Sequence of the second protein:
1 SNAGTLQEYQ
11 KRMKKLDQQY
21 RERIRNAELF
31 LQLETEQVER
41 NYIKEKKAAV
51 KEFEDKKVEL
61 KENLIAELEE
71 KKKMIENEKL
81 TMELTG

This data describes a binding interaction between two proteins.

Sequence of the first protein:
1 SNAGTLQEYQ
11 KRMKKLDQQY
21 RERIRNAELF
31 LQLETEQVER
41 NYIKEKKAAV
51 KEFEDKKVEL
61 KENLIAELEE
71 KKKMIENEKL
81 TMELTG

Residue-level contacts at the interface:
Residue E28 in the first protein interacts with residue Y42 in the second protein (closest heavy-atom distance 3.6 Å).
Residue L16 in the first protein is in contact with residue K57 in the second protein (closest heavy-atom distance 3.9 Å).
Residue R23 in the first protein interacts with residue A49 in the second protein (closest heavy-atom distance 3.6 Å).
Residue Y42 in the first protein interacts with residue A27 in the second protein (closest heavy-atom distance 3.7 Å).
Residue Y20 in the first protein interacts with residue A49 in the second protein (closest heavy-atom distance 3.6 Å).
Residue A27 in the first protein is in contact with residue Y42 in the second protein (closest heavy-atom distance 3.7 Å).
Residue T5 in the first protein interacts with residue L64 in the second protein (closest heavy-atom distance 3.6 Å).
Residue K71 in the first protein is in contact with residue S1 in the second protein (closest heavy-atom distance 3.4 Å).
Residue L60 in the first protein interacts with residue Y9 in the second protein (closest heavy-atom distance 3.7 Å).
Residue F53 in the first protein interacts with residue L16 in the second protein (closest heavy-atom distance 3.7 Å).
Residue R23 in the first protein is in contact with residue E52 in the second protein (closest heavy-atom distance 2.9 Å).
Residue L16 in the first protein interacts with residue K56 in the second protein (closest heavy-atom distance 3.6 Å).
Residue L60 in the first protein interacts with residue M13 in the second protein (closest heavy-atom distance 3.5 Å).
Residue L31 in the first protein interacts with residue Y42 in the second protein (closest heavy-atom distance 3.6 Å).
Residue A49 in the first protein interacts with residue I24 in the second protein (closest heavy-atom distance 3.5 Å).
Residue Y42 in the first protein is in contact with residue L31 in the second protein (closest heavy-atom distance 3.6 Å).
Residue K46 in the first protein is in contact with residue I24 in the second protein (closest heavy-atom distance 3.9 Å).
Residue I24 in the first protein interacts with residue K46 in the second protein (closest heavy-atom distance 3.9 Å).
Residue Y9 in the first protein is in contact with residue K61 in the second protein (closest heavy-atom distance 3.5 Å).
Residue L31 in the first protein contacts residue V38 in the second protein (closest heavy-atom distance 3.3 Å).
Residue R23 in the first protein interacts with residue A48 in the second protein (closest heavy-atom distance 3.5 Å).
Residue V38 in the first protein is in contact with residue T35 in the second protein (closest heavy-atom distance 3.7 Å).
Residue A48 in the first protein contacts residue R23 in the second protein (closest heavy-atom distance 3.5 Å).
Residue Y9 in the first protein contacts residue L64 in the second protein (closest heavy-atom distance 3.8 Å).
Residue Y42 in the first protein contacts residue E28 in the second protein (closest heavy-atom distance 3.6 Å).
Residue L60 in the first protein contacts residue L16 in the second protein (closest heavy-atom distance 3.8 Å).
Residue T35 in the first protein interacts with residue V38 in the second protein (closest heavy-atom distance 3.7 Å).
Residue L16 in the first protein is in contact with residue F53 in the second protein (closest heavy-atom distance 3.7 Å).
Residue K71 in the first protein is in contact with residue N2 in the second protein (closest heavy-atom distance 3.0 Å).
Residue V38 in the first protein contacts residue E34 in the second protein (closest heavy-atom distance 3.9 Å).
Residue S1 in the first protein interacts with residue K71 in the second protein (closest heavy-atom distance 3.4 Å).
Residue E52 in the first protein is in contact with residue R23 in the second protein (closest heavy-atom distance 2.9 Å).
Residue L64 in the first protein is in contact with residue T5 in the second protein (closest heavy-atom distance 3.6 Å).
Residue L16 in the first protein is in contact with residue L60 in the second protein (closest heavy-atom distance 3.8 Å).
Residue E45 in the first protein is in contact with residue R23 in the second protein (closest heavy-atom distance 2.8 Å).
Residue K56 in the first protein is in contact with residue L16 in the second protein (closest heavy-atom distance 3.6 Å).
Residue E45 in the first protein contacts residue A27 in the second protein (closest heavy-atom distance 3.8 Å).
Residue Y20 in the first protein is in contact with residue V50 in the second protein (closest heavy-atom distance 3.4 Å).
Residue I24 in the first protein is in contact with residue A49 in the second protein (closest heavy-atom distance 3.5 Å).
Residue R23 in the first protein contacts residue E45 in the second protein (closest heavy-atom distance 2.8 Å).
Residue M13 in the first protein contacts residue L60 in the second protein (closest heavy-atom distance 3.5 Å).
Residue Y20 in the first protein contacts residue F53 in the second protein (closest heavy-atom distance 3.8 Å).
Residue E34 in the first protein is in contact with residue V38 in the second protein (closest heavy-atom distance 3.9 Å).
Residue V38 in the first protein interacts with residue L31 in the second protein (closest heavy-atom distance 3.3 Å).
Residue E67 in the first protein contacts residue T5 in the second protein (closest heavy-atom distance 3.8 Å).
Residue A49 in the first protein is in contact with residue Y20 in the second protein (closest heavy-atom distance 3.6 Å).
Residue F53 in the first protein interacts with residue D17 in the second protein (closest heavy-atom distance 3.7 Å).
Residue A49 in the first protein interacts with residue R23 in the second protein (closest heavy-atom distance 3.6 Å).
Residue K71 in the first protein contacts residue T5 in the second protein (closest heavy-atom distance 3.1 Å).
Residue D17 in the first protein interacts with residue F53 in the second protein (closest heavy-atom distance 3.7 Å).
Residue V50 in the first protein is in contact with residue Y20 in the second protein (closest heavy-atom distance 3.4 Å).
Residue T5 in the first protein is in contact with residue E67 in the second protein (closest heavy-atom distance 3.8 Å).
Residue A27 in the first protein contacts residue E45 in the second protein (closest heavy-atom distance 3.8 Å).
Residue K61 in the first protein contacts residue Y9 in the second protein (closest heavy-atom distance 3.5 Å).
Residue T5 in the first protein contacts residue K71 in the second protein (closest heavy-atom distance 3.1 Å).
Residue L64 in the first protein contacts residue Y9 in the second protein (closest heavy-atom distance 3.8 Å).
Residue K57 in the first protein is in contact with residue L16 in the second protein (closest heavy-atom distance 3.9 Å).
Residue N2 in the first protein is in contact with residue K71 in the second protein (closest heavy-atom distance 3.0 Å).
Residue F53 in the first protein is in contact with residue Y20 in the second protein (closest heavy-atom distance 3.8 Å).
Residue Y9 in the first protein is in contact with residue L60 in the second protein (closest heavy-atom distance 3.7 Å).